Sequence of chain B:
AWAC

Sequence of chain A:
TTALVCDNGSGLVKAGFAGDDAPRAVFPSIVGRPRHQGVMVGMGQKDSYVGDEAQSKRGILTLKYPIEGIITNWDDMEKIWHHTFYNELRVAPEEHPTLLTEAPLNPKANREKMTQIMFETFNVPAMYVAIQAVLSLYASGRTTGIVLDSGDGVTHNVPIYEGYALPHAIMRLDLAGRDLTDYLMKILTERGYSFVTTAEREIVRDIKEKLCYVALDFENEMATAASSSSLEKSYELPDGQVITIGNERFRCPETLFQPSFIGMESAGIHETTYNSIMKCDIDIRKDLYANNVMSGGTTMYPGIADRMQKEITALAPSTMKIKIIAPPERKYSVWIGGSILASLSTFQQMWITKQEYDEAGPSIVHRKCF

This data describes a binding interaction between two proteins.

Contacts between the two chains:
Residue G199 in chain A contacts residue A5 in chain B (closest heavy-atom distance 4.1 Å).
Residue Q248 in chain A contacts residue A5 in chain B (closest heavy-atom distance 4.4 Å).
Residue S201 in chain A is in contact with residue A5 in chain B (closest heavy-atom distance 3.8 Å).
Residue Y200 in chain A is in contact with residue W3 in chain B (closest heavy-atom distance 4.3 Å).
Residue F202 in chain A interacts with residue A5 in chain B (closest heavy-atom distance 4.0 Å).
Residue S201 in chain A is in contact with residue W3 in chain B (closest heavy-atom distance 3.5 Å).
Residue Y200 in chain A contacts residue A5 in chain B (closest heavy-atom distance 3.4 Å).
Residue L244 in chain A interacts with residue A5 in chain B (closest heavy-atom distance 3.9 Å).
Residue S201 in chain A is in contact with residue C7 in chain B (closest heavy-atom distance 4.3 Å).
Residue T196 in chain A is in contact with residue W3 in chain B (closest heavy-atom distance 3.6 Å).
Residue G199 in chain A contacts residue W3 in chain B (closest heavy-atom distance 3.0 Å).
Residue I250 in chain A interacts with residue A5 in chain B (closest heavy-atom distance 4.9 Å).